These two protein chains interact to form a complex.

Sequence of protein 1:
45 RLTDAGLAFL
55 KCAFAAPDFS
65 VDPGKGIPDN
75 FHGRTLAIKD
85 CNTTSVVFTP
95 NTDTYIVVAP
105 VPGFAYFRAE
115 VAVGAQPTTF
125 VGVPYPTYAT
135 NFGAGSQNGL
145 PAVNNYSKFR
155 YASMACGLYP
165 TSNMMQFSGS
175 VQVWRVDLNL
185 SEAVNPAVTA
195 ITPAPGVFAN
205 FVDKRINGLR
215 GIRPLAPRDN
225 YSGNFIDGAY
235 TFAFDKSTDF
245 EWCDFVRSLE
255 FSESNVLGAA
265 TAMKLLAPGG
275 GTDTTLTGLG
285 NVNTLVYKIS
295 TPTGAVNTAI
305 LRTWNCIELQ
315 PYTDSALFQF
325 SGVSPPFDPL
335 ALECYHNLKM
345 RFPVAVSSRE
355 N

Sequence of protein 2:
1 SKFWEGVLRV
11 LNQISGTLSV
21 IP

Residue-level contacts at the interface:
Residue R45 in protein 1 is in contact with residue P22 in protein 2 (closest heavy-atom distance 5.0 Å).
Residue A59 in protein 1 contacts residue F3 in protein 2 (closest heavy-atom distance 4.1 Å).
Residue L342 in protein 1 contacts residue I14 in protein 2 (closest heavy-atom distance 4.0 Å).
Residue F58 in protein 1 interacts with residue F3 in protein 2 (closest heavy-atom distance 3.5 Å).
Residue R345 in protein 1 is in contact with residue I14 in protein 2 (closest heavy-atom distance 3.7 Å).
Residue L334 in protein 1 interacts with residue L18 in protein 2 (closest heavy-atom distance 3.7 Å).
Residue C338 in protein 1 contacts residue L11 in protein 2 (closest heavy-atom distance 3.9 Å).
Residue F346 in protein 1 interacts with residue F3 in protein 2 (closest heavy-atom distance 4.2 Å).
Residue N341 in protein 1 contacts residue L18 in protein 2 (closest heavy-atom distance 3.6 Å).
Residue R353 in protein 1 is in contact with residue K2 in protein 2 (closest heavy-atom distance 4.0 Å).
Residue N341 in protein 1 is in contact with residue T17 in protein 2 (closest heavy-atom distance 3.8 Å).
Residue E354 in protein 1 is in contact with residue S1 in protein 2 (closest heavy-atom distance 4.8 Å).
Residue E337 in protein 1 interacts with residue V20 in protein 2 (closest heavy-atom distance 4.1 Å).
Residue L342 in protein 1 interacts with residue L11 in protein 2 (closest heavy-atom distance 3.9 Å).
Residue L46 in protein 1 contacts residue L11 in protein 2 (closest heavy-atom distance 4.9 Å).
Residue P61 in protein 1 is in contact with residue S1 in protein 2 (closest heavy-atom distance 4.7 Å).
Residue F346 in protein 1 interacts with residue V7 in protein 2 (closest heavy-atom distance 3.9 Å).
Residue A59 in protein 1 contacts residue V7 in protein 2 (closest heavy-atom distance 5.0 Å).
Residue L342 in protein 1 interacts with residue V7 in protein 2 (closest heavy-atom distance 4.0 Å).
Residue E337 in protein 1 contacts residue S19 in protein 2 (closest heavy-atom distance 2.7 Å).
Residue R345 in protein 1 interacts with residue V10 in protein 2 (closest heavy-atom distance 3.7 Å).
Residue N355 in protein 1 interacts with residue S1 in protein 2 (closest heavy-atom distance 3.1 Å).
Residue E354 in protein 1 interacts with residue K2 in protein 2 (closest heavy-atom distance 3.5 Å).
Residue D62 in protein 1 is in contact with residue E5 in protein 2 (closest heavy-atom distance 4.3 Å).
Residue E354 in protein 1 is in contact with residue F3 in protein 2 (closest heavy-atom distance 4.3 Å).
Residue F346 in protein 1 interacts with residue V10 in protein 2 (closest heavy-atom distance 3.7 Å).
Residue N355 in protein 1 contacts residue K2 in protein 2 (closest heavy-atom distance 3.3 Å).
Residue C338 in protein 1 contacts residue I14 in protein 2 (closest heavy-atom distance 4.5 Å).
Residue F236 in protein 1 is in contact with residue F3 in protein 2 (closest heavy-atom distance 3.8 Å).
Residue L54 in protein 1 is in contact with residue W4 in protein 2 (closest heavy-atom distance 3.9 Å).
Residue N355 in protein 1 is in contact with residue F3 in protein 2 (closest heavy-atom distance 2.8 Å).
Residue F346 in protein 1 interacts with residue G6 in protein 2 (closest heavy-atom distance 4.1 Å).
Residue E337 in protein 1 contacts residue L18 in protein 2 (closest heavy-atom distance 3.5 Å).
Residue C338 in protein 1 is in contact with residue L18 in protein 2 (closest heavy-atom distance 3.7 Å).
Residue L51 in protein 1 interacts with residue W4 in protein 2 (closest heavy-atom distance 3.8 Å).
Residue L334 in protein 1 is in contact with residue V20 in protein 2 (closest heavy-atom distance 4.7 Å).
Residue D62 in protein 1 contacts residue W4 in protein 2 (closest heavy-atom distance 2.8 Å).
Residue A59 in protein 1 contacts residue W4 in protein 2 (closest heavy-atom distance 3.7 Å).
Residue D62 in protein 1 is in contact with residue S1 in protein 2 (closest heavy-atom distance 3.2 Å).
Residue F63 in protein 1 interacts with residue W4 in protein 2 (closest heavy-atom distance 3.9 Å).
Residue L342 in protein 1 contacts residue V10 in protein 2 (closest heavy-atom distance 3.4 Å).
Residue K55 in protein 1 contacts residue W4 in protein 2 (closest heavy-atom distance 3.6 Å).
Residue Y234 in protein 1 contacts residue F3 in protein 2 (closest heavy-atom distance 3.7 Å).
Residue N341 in protein 1 is in contact with residue I14 in protein 2 (closest heavy-atom distance 3.8 Å).
Residue D62 in protein 1 interacts with residue F3 in protein 2 (closest heavy-atom distance 3.0 Å).
Residue D62 in protein 1 interacts with residue K2 in protein 2 (closest heavy-atom distance 3.8 Å).
Residue L54 in protein 1 interacts with residue L11 in protein 2 (closest heavy-atom distance 4.4 Å).
Residue V350 in protein 1 interacts with residue F3 in protein 2 (closest heavy-atom distance 4.1 Å).
Residue F58 in protein 1 interacts with residue V7 in protein 2 (closest heavy-atom distance 3.8 Å).